Residue-level contacts at the interface:
Residue I148 in the second protein is in contact with residue E131 in the first protein (closest heavy-atom distance 4.2 Å).
Residue Q150 in the second protein is in contact with residue E117 in the first protein (closest heavy-atom distance 3.3 Å).
Residue L419 in the second protein interacts with residue R125 in the first protein (closest heavy-atom distance 3.7 Å).
Residue I154 in the second protein interacts with residue S31 in the first protein (closest heavy-atom distance 3.8 Å).
Residue A182 in the second protein is in contact with residue M199 in the first protein (closest heavy-atom distance 3.6 Å).
Residue V57 in the second protein interacts with residue S31 in the first protein (closest heavy-atom distance 3.8 Å).
Residue R417 in the second protein contacts residue R189 in the first protein (closest heavy-atom distance 2.6 Å).
Residue E181 in the second protein interacts with residue K196 in the first protein (closest heavy-atom distance 3.2 Å).
Residue Q150 in the second protein interacts with residue M121 in the first protein (closest heavy-atom distance 4.2 Å).
Residue L419 in the second protein is in contact with residue E131 in the first protein (closest heavy-atom distance 2.4 Å).
Residue R417 in the second protein interacts with residue L120 in the first protein (closest heavy-atom distance 3.7 Å).
Residue L419 in the second protein contacts residue K129 in the first protein (closest heavy-atom distance 3.2 Å).
Residue P56 in the second protein is in contact with residue P30 in the first protein (closest heavy-atom distance 3.2 Å).
Residue F115 in the second protein contacts residue K213 in the first protein (closest heavy-atom distance 3.7 Å).
Residue V418 in the second protein interacts with residue R189 in the first protein (closest heavy-atom distance 4.1 Å).
Residue R416 in the second protein interacts with residue R191 in the first protein (closest heavy-atom distance 3.1 Å).
Residue R417 in the second protein interacts with residue R198 in the first protein (closest heavy-atom distance 3.3 Å).
Residue W55 in the second protein contacts residue K27 in the first protein (closest heavy-atom distance 3.2 Å).
Residue R416 in the second protein is in contact with residue R198 in the first protein (closest heavy-atom distance 3.4 Å).
Residue R417 in the second protein interacts with residue L110 in the first protein (closest heavy-atom distance 4.2 Å).
Residue N24 in the second protein interacts with residue R34 in the first protein (closest heavy-atom distance 3.5 Å).
Residue A58 in the second protein is in contact with residue K27 in the first protein (closest heavy-atom distance 3.3 Å).
Residue N54 in the second protein is in contact with residue N26 in the first protein (closest heavy-atom distance 3.5 Å).
Residue N53 in the second protein interacts with residue N26 in the first protein (closest heavy-atom distance 4.2 Å).
Residue W118 in the second protein interacts with residue K27 in the first protein (closest heavy-atom distance 3.2 Å).
Residue R417 in the second protein contacts residue E131 in the first protein (closest heavy-atom distance 3.1 Å).
Residue M22 in the second protein contacts residue R34 in the first protein (closest heavy-atom distance 2.7 Å).
Residue R417 in the second protein interacts with residue L132 in the first protein (closest heavy-atom distance 3.2 Å).
Residue G25 in the second protein interacts with residue R34 in the first protein (closest heavy-atom distance 3.9 Å).
Residue W55 in the second protein contacts residue N26 in the first protein (closest heavy-atom distance 3.4 Å).
Residue N183 in the second protein is in contact with residue T38 in the first protein (closest heavy-atom distance 3.2 Å).
Residue L419 in the second protein is in contact with residue E130 in the first protein (closest heavy-atom distance 3.8 Å).
Residue L152 in the second protein is in contact with residue G202 in the first protein (closest heavy-atom distance 3.6 Å).
Residue G117 in the second protein interacts with residue K27 in the first protein (closest heavy-atom distance 4.1 Å).
Residue I148 in the second protein is in contact with residue M121 in the first protein (closest heavy-atom distance 3.7 Å).
Residue R416 in the second protein interacts with residue A188 in the first protein (closest heavy-atom distance 4.2 Å).
Residue V153 in the second protein contacts residue M199 in the first protein (closest heavy-atom distance 3.7 Å).
Residue N24 in the second protein interacts with residue K37 in the first protein (closest heavy-atom distance 3.6 Å).
Residue R417 in the second protein contacts residue M114 in the first protein (closest heavy-atom distance 3.0 Å).
Residue R59 in the second protein interacts with residue I206 in the first protein (closest heavy-atom distance 3.4 Å).
Residue A147 in the second protein interacts with residue M121 in the first protein (closest heavy-atom distance 3.6 Å).
Residue V418 in the second protein is in contact with residue E131 in the first protein (closest heavy-atom distance 3.0 Å).
Residue I412 in the second protein contacts residue S194 in the first protein (closest heavy-atom distance 4.0 Å).
Residue A182 in the second protein interacts with residue T38 in the first protein (closest heavy-atom distance 3.5 Å).
Residue R416 in the second protein is in contact with residue H190 in the first protein (closest heavy-atom distance 3.5 Å).
Residue R416 in the second protein interacts with residue R189 in the first protein (closest heavy-atom distance 3.4 Å).
Residue A147 in the second protein contacts residue P118 in the first protein (closest heavy-atom distance 3.7 Å).
Residue N183 in the second protein contacts residue K37 in the first protein (closest heavy-atom distance 3.2 Å).
Residue A58 in the second protein is in contact with residue S31 in the first protein (closest heavy-atom distance 4.0 Å).
Residue A415 in the second protein is in contact with residue S194 in the first protein (closest heavy-atom distance 4.2 Å).
Residue L152 in the second protein is in contact with residue I206 in the first protein (closest heavy-atom distance 4.1 Å).
Residue E181 in the second protein interacts with residue G195 in the first protein (closest heavy-atom distance 3.8 Å).
Residue W55 in the second protein contacts residue P30 in the first protein (closest heavy-atom distance 3.1 Å).
Residue R59 in the second protein contacts residue Y28 in the first protein (closest heavy-atom distance 4.0 Å).
Residue N23 in the second protein interacts with residue R34 in the first protein (closest heavy-atom distance 3.6 Å).
Residue L152 in the second protein contacts residue M199 in the first protein (closest heavy-atom distance 3.9 Å).
Residue A415 in the second protein is in contact with residue R198 in the first protein (closest heavy-atom distance 2.7 Å).
Residue R416 in the second protein contacts residue S194 in the first protein (closest heavy-atom distance 3.1 Å).
Residue R417 in the second protein interacts with residue M113 in the first protein (closest heavy-atom distance 3.3 Å).
Residue E181 in the second protein interacts with residue T38 in the first protein (closest heavy-atom distance 3.7 Å).

Sequence of the second protein:
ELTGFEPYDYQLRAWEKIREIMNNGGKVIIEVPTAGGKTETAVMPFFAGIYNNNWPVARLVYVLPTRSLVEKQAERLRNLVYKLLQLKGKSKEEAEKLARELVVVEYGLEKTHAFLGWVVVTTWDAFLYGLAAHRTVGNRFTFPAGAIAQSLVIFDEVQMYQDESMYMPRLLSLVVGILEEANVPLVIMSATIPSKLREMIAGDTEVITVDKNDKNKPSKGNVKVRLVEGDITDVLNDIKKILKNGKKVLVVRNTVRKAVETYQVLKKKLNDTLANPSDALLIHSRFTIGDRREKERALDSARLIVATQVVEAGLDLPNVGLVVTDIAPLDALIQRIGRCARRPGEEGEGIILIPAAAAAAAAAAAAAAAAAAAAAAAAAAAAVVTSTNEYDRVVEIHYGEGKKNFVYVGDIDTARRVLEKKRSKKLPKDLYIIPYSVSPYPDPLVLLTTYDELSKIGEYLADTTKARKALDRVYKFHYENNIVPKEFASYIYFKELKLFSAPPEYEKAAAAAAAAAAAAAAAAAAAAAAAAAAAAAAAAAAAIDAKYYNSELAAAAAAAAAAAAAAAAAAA

The following describes two proteins that form a bound complex.

Sequence of the first protein:
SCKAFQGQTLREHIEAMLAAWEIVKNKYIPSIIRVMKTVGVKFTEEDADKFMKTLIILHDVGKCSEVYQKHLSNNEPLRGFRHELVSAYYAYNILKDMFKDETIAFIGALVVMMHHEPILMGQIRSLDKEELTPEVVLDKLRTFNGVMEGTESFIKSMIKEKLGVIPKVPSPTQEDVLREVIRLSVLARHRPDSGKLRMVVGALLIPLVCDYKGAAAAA